Sequence of the first protein:
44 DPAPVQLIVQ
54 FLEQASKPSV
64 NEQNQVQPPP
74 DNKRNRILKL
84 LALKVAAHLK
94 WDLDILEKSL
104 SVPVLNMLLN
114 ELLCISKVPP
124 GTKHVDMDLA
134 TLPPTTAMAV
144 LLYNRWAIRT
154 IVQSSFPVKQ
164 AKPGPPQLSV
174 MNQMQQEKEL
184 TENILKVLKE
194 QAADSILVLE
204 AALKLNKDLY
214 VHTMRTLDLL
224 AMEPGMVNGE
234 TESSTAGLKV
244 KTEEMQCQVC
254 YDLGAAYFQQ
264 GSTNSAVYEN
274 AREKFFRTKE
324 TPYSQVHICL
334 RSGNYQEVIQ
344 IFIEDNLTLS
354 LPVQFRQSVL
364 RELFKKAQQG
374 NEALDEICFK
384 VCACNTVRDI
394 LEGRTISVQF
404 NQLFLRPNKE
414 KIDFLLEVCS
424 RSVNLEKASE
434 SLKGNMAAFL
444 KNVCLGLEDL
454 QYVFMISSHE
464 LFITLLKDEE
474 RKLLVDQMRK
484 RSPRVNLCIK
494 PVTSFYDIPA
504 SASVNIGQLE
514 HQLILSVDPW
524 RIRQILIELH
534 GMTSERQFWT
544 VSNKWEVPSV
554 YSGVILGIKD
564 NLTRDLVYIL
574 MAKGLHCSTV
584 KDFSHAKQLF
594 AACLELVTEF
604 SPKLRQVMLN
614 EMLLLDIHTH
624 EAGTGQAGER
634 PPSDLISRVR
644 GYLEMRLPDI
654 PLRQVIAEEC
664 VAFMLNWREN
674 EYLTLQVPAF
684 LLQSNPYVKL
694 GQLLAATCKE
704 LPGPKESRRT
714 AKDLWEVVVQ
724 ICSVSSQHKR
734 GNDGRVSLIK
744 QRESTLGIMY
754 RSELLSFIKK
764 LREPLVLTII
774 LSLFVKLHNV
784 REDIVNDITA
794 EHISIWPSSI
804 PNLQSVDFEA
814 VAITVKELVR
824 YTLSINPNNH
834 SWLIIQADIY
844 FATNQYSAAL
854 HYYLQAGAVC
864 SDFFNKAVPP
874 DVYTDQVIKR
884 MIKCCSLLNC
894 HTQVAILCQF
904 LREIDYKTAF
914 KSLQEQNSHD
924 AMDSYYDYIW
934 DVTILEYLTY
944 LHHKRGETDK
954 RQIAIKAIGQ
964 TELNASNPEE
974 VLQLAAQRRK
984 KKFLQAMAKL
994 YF

These two protein chains interact to form a complex.

Sequence of the second protein:
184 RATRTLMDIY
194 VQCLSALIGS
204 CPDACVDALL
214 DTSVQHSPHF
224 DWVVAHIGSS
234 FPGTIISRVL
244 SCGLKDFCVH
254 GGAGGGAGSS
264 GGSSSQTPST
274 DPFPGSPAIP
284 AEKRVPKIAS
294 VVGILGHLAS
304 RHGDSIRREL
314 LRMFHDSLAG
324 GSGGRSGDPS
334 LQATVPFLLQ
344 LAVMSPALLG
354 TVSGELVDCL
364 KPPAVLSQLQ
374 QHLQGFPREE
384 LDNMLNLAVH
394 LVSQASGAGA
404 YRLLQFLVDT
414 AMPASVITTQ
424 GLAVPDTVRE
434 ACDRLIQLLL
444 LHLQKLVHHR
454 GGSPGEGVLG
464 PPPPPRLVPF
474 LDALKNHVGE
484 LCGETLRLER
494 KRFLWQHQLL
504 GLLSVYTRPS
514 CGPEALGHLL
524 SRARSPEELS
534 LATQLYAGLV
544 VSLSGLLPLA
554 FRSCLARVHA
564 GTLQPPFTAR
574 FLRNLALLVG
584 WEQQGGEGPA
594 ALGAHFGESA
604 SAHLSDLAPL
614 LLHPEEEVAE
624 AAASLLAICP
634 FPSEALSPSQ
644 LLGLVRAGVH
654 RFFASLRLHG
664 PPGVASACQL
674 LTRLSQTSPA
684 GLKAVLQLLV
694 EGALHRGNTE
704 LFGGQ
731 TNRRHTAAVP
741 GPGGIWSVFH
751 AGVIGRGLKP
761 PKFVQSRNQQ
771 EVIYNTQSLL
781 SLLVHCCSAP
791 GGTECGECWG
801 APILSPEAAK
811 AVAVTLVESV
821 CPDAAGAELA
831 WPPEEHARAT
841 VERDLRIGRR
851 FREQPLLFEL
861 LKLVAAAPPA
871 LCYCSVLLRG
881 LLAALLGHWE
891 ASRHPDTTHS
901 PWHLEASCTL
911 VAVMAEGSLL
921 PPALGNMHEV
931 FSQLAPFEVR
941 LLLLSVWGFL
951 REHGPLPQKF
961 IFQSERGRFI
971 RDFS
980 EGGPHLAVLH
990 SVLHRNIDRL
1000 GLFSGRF

Contacts between the two chains:
Residue H579 in the first protein contacts residue V544 in the second protein (closest heavy-atom distance 2.9 Å).
Residue R364 in the first protein interacts with residue H928 in the second protein (closest heavy-atom distance 3.0 Å).
Residue F866 in the first protein contacts residue A683 in the second protein (closest heavy-atom distance 3.2 Å).
Residue K368 in the first protein is in contact with residue S918 in the second protein (closest heavy-atom distance 3.4 Å).
Residue E379 in the first protein interacts with residue W799 in the second protein (closest heavy-atom distance 3.3 Å).
Residue C491 in the first protein contacts residue S533 in the second protein (closest heavy-atom distance 3.0 Å).
Residue H579 in the first protein interacts with residue L546 in the second protein (closest heavy-atom distance 3.2 Å).
Residue N445 in the first protein contacts residue Y774 in the second protein (closest heavy-atom distance 3.0 Å).
Residue R409 in the first protein interacts with residue C795 in the second protein (closest heavy-atom distance 2.9 Å).
Residue R484 in the first protein contacts residue A668 in the second protein (closest heavy-atom distance 3.4 Å).
Residue Q858 in the first protein is in contact with residue S640 in the second protein (closest heavy-atom distance 2.6 Å).
Residue S827 in the first protein interacts with residue E637 in the second protein (closest heavy-atom distance 3.2 Å).
Residue S545 in the first protein is in contact with residue G460 in the second protein (closest heavy-atom distance 3.2 Å).
Residue E365 in the first protein contacts residue R1005 in the second protein (closest heavy-atom distance 2.9 Å).
Residue F358 in the first protein contacts residue E929 in the second protein (closest heavy-atom distance 3.3 Å).
Residue V488 in the first protein is in contact with residue W584 in the second protein (closest heavy-atom distance 3.4 Å).
Residue F442 in the first protein is in contact with residue Y774 in the second protein (closest heavy-atom distance 3.3 Å).
Residue F358 in the first protein interacts with residue R1005 in the second protein (closest heavy-atom distance 3.3 Å).
Residue I517 in the first protein is in contact with residue V544 in the second protein (closest heavy-atom distance 3.3 Å).
Residue V544 in the first protein interacts with residue V461 in the second protein (closest heavy-atom distance 3.3 Å).
Residue R409 in the first protein is in contact with residue G800 in the second protein (closest heavy-atom distance 3.0 Å).
Residue S158 in the first protein interacts with residue S990 in the second protein (closest heavy-atom distance 3.2 Å).
Residue A441 in the first protein interacts with residue Y774 in the second protein (closest heavy-atom distance 3.2 Å).
Residue N546 in the first protein is in contact with residue R511 in the second protein (closest heavy-atom distance 3.4 Å).
Residue S497 in the first protein contacts residue Q501 in the second protein (closest heavy-atom distance 2.4 Å).
Residue V974 in the first protein contacts residue A824 in the second protein (closest heavy-atom distance 3.3 Å).
Residue I393 in the first protein contacts residue Y774 in the second protein (closest heavy-atom distance 3.3 Å).
Residue H854 in the first protein contacts residue S642 in the second protein (closest heavy-atom distance 2.8 Å).
Residue L408 in the first protein is in contact with residue H785 in the second protein (closest heavy-atom distance 3.3 Å).
Residue K493 in the first protein is in contact with residue Q537 in the second protein (closest heavy-atom distance 3.2 Å).
Residue Q371 in the first protein is in contact with residue I970 in the second protein (closest heavy-atom distance 3.4 Å).
Residue P160 in the first protein is in contact with residue L941 in the second protein (closest heavy-atom distance 3.3 Å).
Residue Q371 in the first protein contacts residue R968 in the second protein (closest heavy-atom distance 2.9 Å).
Residue R981 in the first protein contacts residue P822 in the second protein (closest heavy-atom distance 3.0 Å).
Residue Q357 in the first protein is in contact with residue H928 in the second protein (closest heavy-atom distance 3.3 Å).
Residue N404 in the first protein contacts residue Q777 in the second protein (closest heavy-atom distance 3.0 Å).
Residue K984 in the first protein is in contact with residue E818 in the second protein (closest heavy-atom distance 2.8 Å).
Residue Q858 in the first protein is in contact with residue S642 in the second protein (closest heavy-atom distance 3.2 Å).
Residue T398 in the first protein is in contact with residue E859 in the second protein (closest heavy-atom distance 2.5 Å).
Residue R409 in the first protein interacts with residue P802 in the second protein (closest heavy-atom distance 3.3 Å).
Residue V495 in the first protein is in contact with residue Q501 in the second protein (closest heavy-atom distance 3.2 Å).
Residue N273 in the first protein contacts residue I996 in the second protein (closest heavy-atom distance 3.3 Å).
Residue Q988 in the first protein contacts residue Q690 in the second protein (closest heavy-atom distance 2.5 Å).
Residue H579 in the first protein interacts with residue V543 in the second protein (closest heavy-atom distance 2.7 Å).
Residue E413 in the first protein interacts with residue C798 in the second protein (closest heavy-atom distance 3.1 Å).
Residue K547 in the first protein is in contact with residue R511 in the second protein (closest heavy-atom distance 3.1 Å).
Residue K277 in the first protein is in contact with residue G1000 in the second protein (closest heavy-atom distance 3.4 Å).
Residue K985 in the first protein interacts with residue P822 in the second protein (closest heavy-atom distance 3.4 Å).
Residue T543 in the first protein is in contact with residue G463 in the second protein (closest heavy-atom distance 3.3 Å).
Residue R364 in the first protein interacts with residue G925 in the second protein (closest heavy-atom distance 3.3 Å).
Residue V544 in the first protein contacts residue G460 in the second protein (closest heavy-atom distance 2.9 Å).
Residue N411 in the first protein contacts residue C798 in the second protein (closest heavy-atom distance 2.6 Å).
Residue N831 in the first protein is in contact with residue L639 in the second protein (closest heavy-atom distance 3.0 Å).
Residue I828 in the first protein interacts with residue E637 in the second protein (closest heavy-atom distance 3.2 Å).
Residue L408 in the first protein interacts with residue S788 in the second protein (closest heavy-atom distance 3.3 Å).
Residue C491 in the first protein contacts residue Q537 in the second protein (closest heavy-atom distance 2.9 Å).
Residue G373 in the first protein is in contact with residue E965 in the second protein (closest heavy-atom distance 3.4 Å).
Residue V401 in the first protein is in contact with residue K862 in the second protein (closest heavy-atom distance 3.3 Å).
Residue K277 in the first protein is in contact with residue S1003 in the second protein (closest heavy-atom distance 3.2 Å).
Residue N546 in the first protein contacts residue G463 in the second protein (closest heavy-atom distance 3.3 Å).